Sequence of the second protein:
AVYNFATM

Sequence of the first protein:
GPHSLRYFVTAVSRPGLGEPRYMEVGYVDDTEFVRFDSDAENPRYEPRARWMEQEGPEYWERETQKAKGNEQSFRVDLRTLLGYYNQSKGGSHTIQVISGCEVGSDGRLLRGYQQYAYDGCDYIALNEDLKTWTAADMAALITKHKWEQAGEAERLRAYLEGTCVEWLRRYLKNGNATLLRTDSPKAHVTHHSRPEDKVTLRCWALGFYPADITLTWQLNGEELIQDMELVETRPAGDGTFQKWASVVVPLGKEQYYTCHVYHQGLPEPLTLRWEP

Interface contacts:
Residue E152 in the first protein is in contact with residue A7 in the second protein (closest heavy-atom distance 3.6 Å).
Residue Y45 in the first protein interacts with residue V3 in the second protein (closest heavy-atom distance 3.5 Å).
Residue W147 in the first protein contacts residue T8 in the second protein (closest heavy-atom distance 2.8 Å).
Residue T163 in the first protein interacts with residue A2 in the second protein (closest heavy-atom distance 3.8 Å).
Residue E63 in the first protein interacts with residue V3 in the second protein (closest heavy-atom distance 3.2 Å).
Residue S99 in the first protein contacts residue F6 in the second protein (closest heavy-atom distance 3.9 Å).
Residue W147 in the first protein interacts with residue A7 in the second protein (closest heavy-atom distance 4.0 Å).
Residue Y7 in the first protein interacts with residue A2 in the second protein (closest heavy-atom distance 3.1 Å).
Residue E152 in the first protein is in contact with residue Y4 in the second protein (closest heavy-atom distance 2.7 Å).
Residue E152 in the first protein contacts residue N5 in the second protein (closest heavy-atom distance 4.9 Å).
Residue L81 in the first protein contacts residue M9 in the second protein (closest heavy-atom distance 4.1 Å).
Residue N70 in the first protein is in contact with residue Y4 in the second protein (closest heavy-atom distance 3.0 Å).
Residue Q114 in the first protein contacts residue F6 in the second protein (closest heavy-atom distance 3.6 Å).
Residue T80 in the first protein contacts residue M9 in the second protein (closest heavy-atom distance 2.9 Å).
Residue K146 in the first protein is in contact with residue M9 in the second protein (closest heavy-atom distance 4.0 Å).
Residue Y116 in the first protein interacts with residue M9 in the second protein (closest heavy-atom distance 4.0 Å).
Residue S99 in the first protein interacts with residue Y4 in the second protein (closest heavy-atom distance 4.4 Å).
Residue K146 in the first protein interacts with residue T8 in the second protein (closest heavy-atom distance 4.9 Å).
Residue Y159 in the first protein is in contact with residue V3 in the second protein (closest heavy-atom distance 4.1 Å).
Residue K66 in the first protein is in contact with residue N5 in the second protein (closest heavy-atom distance 3.7 Å).
Residue D77 in the first protein contacts residue T8 in the second protein (closest heavy-atom distance 3.4 Å).
Residue W147 in the first protein interacts with residue M9 in the second protein (closest heavy-atom distance 4.2 Å).
Residue V97 in the first protein is in contact with residue F6 in the second protein (closest heavy-atom distance 3.9 Å).
Residue D77 in the first protein is in contact with residue A7 in the second protein (closest heavy-atom distance 3.8 Å).
Residue K66 in the first protein is in contact with residue V3 in the second protein (closest heavy-atom distance 2.5 Å).
Residue E24 in the first protein contacts residue V3 in the second protein (closest heavy-atom distance 2.9 Å).
Residue Y116 in the first protein is in contact with residue F6 in the second protein (closest heavy-atom distance 3.2 Å).
Residue L156 in the first protein interacts with residue Y4 in the second protein (closest heavy-atom distance 3.4 Å).
Residue K66 in the first protein is in contact with residue A2 in the second protein (closest heavy-atom distance 3.6 Å).
Residue Y59 in the first protein is in contact with residue A2 in the second protein (closest heavy-atom distance 3.9 Å).
Residue Q114 in the first protein contacts residue Y4 in the second protein (closest heavy-atom distance 3.7 Å).
Residue R155 in the first protein interacts with residue Y4 in the second protein (closest heavy-atom distance 3.2 Å).
Residue Y159 in the first protein interacts with residue Y4 in the second protein (closest heavy-atom distance 3.2 Å).
Residue Y116 in the first protein interacts with residue A7 in the second protein (closest heavy-atom distance 4.2 Å).
Residue W167 in the first protein is in contact with residue A2 in the second protein (closest heavy-atom distance 3.8 Å).
Residue R155 in the first protein contacts residue N5 in the second protein (closest heavy-atom distance 2.8 Å).
Residue F74 in the first protein interacts with residue F6 in the second protein (closest heavy-atom distance 3.9 Å).
Residue Y7 in the first protein is in contact with residue V3 in the second protein (closest heavy-atom distance 3.6 Å).
Residue S73 in the first protein contacts residue A7 in the second protein (closest heavy-atom distance 3.7 Å).
Residue R155 in the first protein interacts with residue A7 in the second protein (closest heavy-atom distance 3.8 Å).
Residue R155 in the first protein contacts residue F6 in the second protein (closest heavy-atom distance 4.2 Å).
Residue Y159 in the first protein contacts residue A2 in the second protein (closest heavy-atom distance 2.9 Å).
Residue Y84 in the first protein is in contact with residue M9 in the second protein (closest heavy-atom distance 2.4 Å).
Residue F74 in the first protein contacts residue M9 in the second protein (closest heavy-atom distance 3.9 Å).
Residue N70 in the first protein is in contact with residue F6 in the second protein (closest heavy-atom distance 2.7 Å).
Residue S73 in the first protein interacts with residue F6 in the second protein (closest heavy-atom distance 3.8 Å).
Residue S73 in the first protein interacts with residue T8 in the second protein (closest heavy-atom distance 3.9 Å).
Residue K66 in the first protein contacts residue Y4 in the second protein (closest heavy-atom distance 4.7 Å).
Residue N70 in the first protein interacts with residue N5 in the second protein (closest heavy-atom distance 3.6 Å).
Residue I95 in the first protein is in contact with residue M9 in the second protein (closest heavy-atom distance 3.6 Å).
Residue N70 in the first protein is in contact with residue V3 in the second protein (closest heavy-atom distance 4.5 Å).
Residue Y171 in the first protein is in contact with residue A2 in the second protein (closest heavy-atom distance 2.6 Å).
Residue L5 in the first protein contacts residue A2 in the second protein (closest heavy-atom distance 4.1 Å).
Residue T143 in the first protein contacts residue T8 in the second protein (closest heavy-atom distance 4.7 Å).
Residue V9 in the first protein contacts residue F6 in the second protein (closest heavy-atom distance 3.9 Å).
Residue D77 in the first protein is in contact with residue M9 in the second protein (closest heavy-atom distance 2.7 Å).
Residue Y22 in the first protein is in contact with residue F6 in the second protein (closest heavy-atom distance 4.4 Å).
Residue Y123 in the first protein is in contact with residue M9 in the second protein (closest heavy-atom distance 4.2 Å).
Residue E63 in the first protein is in contact with residue A2 in the second protein (closest heavy-atom distance 4.0 Å).
Residue T143 in the first protein contacts residue M9 in the second protein (closest heavy-atom distance 3.5 Å).

This data describes a binding interaction between two proteins.